Sequence of chain A:
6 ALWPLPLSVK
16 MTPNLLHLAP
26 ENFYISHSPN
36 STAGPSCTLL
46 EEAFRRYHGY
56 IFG

These two protein chains interact to form a complex.

Sequence of chain B:
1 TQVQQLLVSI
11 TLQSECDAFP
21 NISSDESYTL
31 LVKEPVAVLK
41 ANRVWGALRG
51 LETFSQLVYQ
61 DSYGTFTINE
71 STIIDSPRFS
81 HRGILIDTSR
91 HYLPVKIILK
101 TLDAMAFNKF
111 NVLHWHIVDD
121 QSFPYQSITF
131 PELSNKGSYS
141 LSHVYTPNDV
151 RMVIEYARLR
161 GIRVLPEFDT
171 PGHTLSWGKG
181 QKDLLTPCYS

Contacts between the two chains:
Residue F66 in chain B interacts with residue P25 in chain A (closest heavy-atom distance 3.6 Å).
Residue T11 in chain B interacts with residue T37 in chain A (closest heavy-atom distance 3.6 Å).
Residue L51 in chain B is in contact with residue A48 in chain A (closest heavy-atom distance 3.6 Å).
Residue Y59 in chain B interacts with residue L20 in chain A (closest heavy-atom distance 3.3 Å).
Residue V8 in chain B is in contact with residue S33 in chain A (closest heavy-atom distance 3.0 Å).
Residue F66 in chain B contacts residue I56 in chain A (closest heavy-atom distance 3.5 Å).
Residue V44 in chain B interacts with residue L44 in chain A (closest heavy-atom distance 3.3 Å).
Residue N69 in chain B interacts with residue N19 in chain A (closest heavy-atom distance 3.6 Å).
Residue F54 in chain B interacts with residue I56 in chain A (closest heavy-atom distance 3.6 Å).
Residue I73 in chain B is in contact with residue P11 in chain A (closest heavy-atom distance 3.6 Å).
Residue R158 in chain B contacts residue L44 in chain A (closest heavy-atom distance 3.6 Å).
Residue Q56 in chain B contacts residue L7 in chain A (closest heavy-atom distance 3.3 Å).
Residue S9 in chain B contacts residue N35 in chain A (closest heavy-atom distance 2.7 Å).
Residue I10 in chain B interacts with residue T37 in chain A (closest heavy-atom distance 3.0 Å).
Residue I74 in chain B contacts residue L12 in chain A (closest heavy-atom distance 3.5 Å).
Residue T72 in chain B contacts residue K15 in chain A (closest heavy-atom distance 2.8 Å).
Residue L6 in chain B contacts residue S31 in chain A (closest heavy-atom distance 3.1 Å).
Residue N69 in chain B interacts with residue L20 in chain A (closest heavy-atom distance 3.2 Å).
Residue F66 in chain B interacts with residue H22 in chain A (closest heavy-atom distance 3.3 Å).
Residue N69 in chain B is in contact with residue T17 in chain A (closest heavy-atom distance 2.8 Å).
Residue L159 in chain B is in contact with residue R51 in chain A (closest heavy-atom distance 3.0 Å).
Residue L12 in chain B is in contact with residue T37 in chain A (closest heavy-atom distance 2.7 Å).
Residue Q56 in chain B is in contact with residue W8 in chain A (closest heavy-atom distance 2.9 Å).
Residue C16 in chain B contacts residue C42 in chain A (closest heavy-atom distance 2.0 Å).
Residue N69 in chain B is in contact with residue M16 in chain A (closest heavy-atom distance 3.4 Å).
Residue T67 in chain B is in contact with residue H22 in chain A (closest heavy-atom distance 3.5 Å).
Residue T1 in chain B is in contact with residue H22 in chain A (closest heavy-atom distance 2.7 Å).
Residue F66 in chain B interacts with residue L23 in chain A (closest heavy-atom distance 3.2 Å).
Residue F66 in chain B contacts residue F57 in chain A (closest heavy-atom distance 3.6 Å).
Residue Q4 in chain B interacts with residue N27 in chain A (closest heavy-atom distance 2.6 Å).
Residue Q2 in chain B contacts residue H22 in chain A (closest heavy-atom distance 3.5 Å).
Residue E52 in chain B is in contact with residue Y52 in chain A (closest heavy-atom distance 2.7 Å).
Residue I74 in chain B interacts with residue S13 in chain A (closest heavy-atom distance 2.9 Å).
Residue L7 in chain B contacts residue S31 in chain A (closest heavy-atom distance 3.4 Å).
Residue T67 in chain B interacts with residue L21 in chain A (closest heavy-atom distance 3.4 Å).
Residue E70 in chain B interacts with residue T17 in chain A (closest heavy-atom distance 2.8 Å).
Residue Q4 in chain B contacts residue Y29 in chain A (closest heavy-atom distance 3.4 Å).
Residue L6 in chain B contacts residue Y29 in chain A (closest heavy-atom distance 3.1 Å).
Residue I68 in chain B is in contact with residue L21 in chain A (closest heavy-atom distance 2.8 Å).
Residue I73 in chain B is in contact with residue S13 in chain A (closest heavy-atom distance 3.3 Å).
Residue Q4 in chain B is in contact with residue F28 in chain A (closest heavy-atom distance 3.5 Å).
Residue E34 in chain B interacts with residue L21 in chain A (closest heavy-atom distance 3.6 Å).
Residue V3 in chain B is in contact with residue F28 in chain A (closest heavy-atom distance 3.5 Å).
Residue I10 in chain B contacts residue S36 in chain A (closest heavy-atom distance 2.9 Å).
Residue L48 in chain B interacts with residue A48 in chain A (closest heavy-atom distance 3.6 Å).
Residue Q5 in chain B contacts residue Y29 in chain A (closest heavy-atom distance 3.5 Å).
Residue E70 in chain B interacts with residue M16 in chain A (closest heavy-atom distance 3.5 Å).
Residue L6 in chain B contacts residue I30 in chain A (closest heavy-atom distance 3.4 Å).
Residue D75 in chain B contacts residue P11 in chain A (closest heavy-atom distance 3.3 Å).
Residue V3 in chain B is in contact with residue H22 in chain A (closest heavy-atom distance 2.9 Å).
Residue Q2 in chain B is in contact with residue N27 in chain A (closest heavy-atom distance 3.4 Å).
Residue S9 in chain B interacts with residue S33 in chain A (closest heavy-atom distance 3.1 Å).
Residue Q5 in chain B is in contact with residue S31 in chain A (closest heavy-atom distance 2.9 Å).
Residue T1 in chain B interacts with residue L21 in chain A (closest heavy-atom distance 3.1 Å).
Residue D75 in chain B contacts residue L12 in chain A (closest heavy-atom distance 2.9 Å).
Residue V8 in chain B interacts with residue S31 in chain A (closest heavy-atom distance 2.8 Å).
Residue E70 in chain B contacts residue N19 in chain A (closest heavy-atom distance 3.0 Å).
Residue S71 in chain B contacts residue K15 in chain A (closest heavy-atom distance 3.2 Å).
Residue F107 in chain B contacts residue Y55 in chain A (closest heavy-atom distance 3.5 Å).
Residue V3 in chain B interacts with residue L21 in chain A (closest heavy-atom distance 3.4 Å).